Sequence of chain B:
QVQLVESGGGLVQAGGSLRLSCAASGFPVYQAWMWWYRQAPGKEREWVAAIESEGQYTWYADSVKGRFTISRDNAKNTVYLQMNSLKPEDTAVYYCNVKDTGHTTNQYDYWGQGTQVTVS

Sequence of chain A:
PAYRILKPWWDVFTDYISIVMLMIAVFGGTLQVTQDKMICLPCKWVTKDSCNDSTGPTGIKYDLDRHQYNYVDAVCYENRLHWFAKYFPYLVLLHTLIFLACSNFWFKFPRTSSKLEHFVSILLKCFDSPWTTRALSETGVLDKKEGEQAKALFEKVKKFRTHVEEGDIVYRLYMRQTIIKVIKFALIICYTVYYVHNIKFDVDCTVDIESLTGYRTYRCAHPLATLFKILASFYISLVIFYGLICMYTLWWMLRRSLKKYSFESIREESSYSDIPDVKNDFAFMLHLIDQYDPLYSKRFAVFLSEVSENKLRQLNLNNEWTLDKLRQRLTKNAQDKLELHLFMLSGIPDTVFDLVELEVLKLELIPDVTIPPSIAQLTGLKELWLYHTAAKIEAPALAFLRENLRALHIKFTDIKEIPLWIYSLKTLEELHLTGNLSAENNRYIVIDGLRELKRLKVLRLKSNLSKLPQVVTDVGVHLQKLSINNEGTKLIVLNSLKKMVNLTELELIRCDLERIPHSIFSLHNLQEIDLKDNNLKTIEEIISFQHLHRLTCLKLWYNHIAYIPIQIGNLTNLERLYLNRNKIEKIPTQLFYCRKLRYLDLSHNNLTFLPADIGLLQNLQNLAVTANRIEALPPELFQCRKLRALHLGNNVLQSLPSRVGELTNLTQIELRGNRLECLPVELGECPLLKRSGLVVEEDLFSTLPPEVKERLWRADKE

Contacts between the two chains:
Residue D602 in chain A is in contact with residue E58 in chain B (closest heavy-atom distance 4.2 Å).
Residue G578 in chain A is in contact with residue E58 in chain B (closest heavy-atom distance 4.5 Å).
Residue N625 in chain A contacts residue E58 in chain B (closest heavy-atom distance 4.8 Å).
Residue E577 in chain A contacts residue H107 in chain B (closest heavy-atom distance 3.7 Å).
Residue R600 in chain A contacts residue H107 in chain B (closest heavy-atom distance 4.6 Å).
Residue D602 in chain A contacts residue Y34 in chain B (closest heavy-atom distance 4.0 Å).

These two protein chains interact to form a complex.